Sequence of the second protein:
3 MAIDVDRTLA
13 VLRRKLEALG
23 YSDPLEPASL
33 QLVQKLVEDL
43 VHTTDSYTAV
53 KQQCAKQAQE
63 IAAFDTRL

This data describes a binding interaction between two proteins.

Contacts between the two chains:
Residue E62 in the second protein is in contact with residue I63 in the first protein (closest heavy-atom distance 3.4 Å).
Residue Q59 in the second protein contacts residue I63 in the first protein (closest heavy-atom distance 3.9 Å).
Residue Y49 in the second protein interacts with residue Y49 in the first protein (closest heavy-atom distance 3.6 Å).
Residue V52 in the second protein interacts with residue K53 in the first protein (closest heavy-atom distance 3.8 Å).
Residue T45 in the second protein contacts residue T46 in the first protein (closest heavy-atom distance 3.6 Å).
Residue T46 in the second protein is in contact with residue T45 in the first protein (closest heavy-atom distance 4.0 Å).
Residue V7 in the second protein contacts residue L42 in the first protein (closest heavy-atom distance 3.9 Å).
Residue A4 in the second protein contacts residue T46 in the first protein (closest heavy-atom distance 4.1 Å).
Residue T45 in the second protein is in contact with residue L42 in the first protein (closest heavy-atom distance 3.8 Å).
Residue L38 in the second protein interacts with residue V35 in the first protein (closest heavy-atom distance 4.0 Å).
Residue L42 in the second protein interacts with residue D41 in the first protein (closest heavy-atom distance 3.8 Å).
Residue Y49 in the second protein interacts with residue T45 in the first protein (closest heavy-atom distance 4.0 Å).
Residue D41 in the second protein contacts residue L42 in the first protein (closest heavy-atom distance 3.9 Å).
Residue L38 in the second protein interacts with residue L38 in the first protein (closest heavy-atom distance 4.2 Å).
Residue L27 in the second protein is in contact with residue R15 in the first protein (closest heavy-atom distance 3.5 Å).
Residue L11 in the second protein interacts with residue V43 in the first protein (closest heavy-atom distance 4.1 Å).
Residue L27 in the second protein interacts with residue L27 in the first protein (closest heavy-atom distance 3.7 Å).
Residue M3 in the second protein is in contact with residue T46 in the first protein (closest heavy-atom distance 3.9 Å).
Residue L14 in the second protein is in contact with residue V39 in the first protein (closest heavy-atom distance 3.8 Å).
Residue L42 in the second protein interacts with residue T45 in the first protein (closest heavy-atom distance 4.0 Å).
Residue V39 in the second protein interacts with residue L38 in the first protein (closest heavy-atom distance 3.9 Å).
Residue L42 in the second protein is in contact with residue L42 in the first protein (closest heavy-atom distance 3.8 Å).
Residue C56 in the second protein interacts with residue C56 in the first protein (closest heavy-atom distance 3.6 Å).
Residue P26 in the second protein contacts residue S31 in the first protein (closest heavy-atom distance 3.9 Å).
Residue V35 in the second protein interacts with residue S31 in the first protein (closest heavy-atom distance 4.2 Å).
Residue M3 in the second protein contacts residue Y49 in the first protein (closest heavy-atom distance 3.8 Å).
Residue L14 in the second protein contacts residue V35 in the first protein (closest heavy-atom distance 3.9 Å).
Residue P26 in the second protein is in contact with residue E28 in the first protein (closest heavy-atom distance 3.7 Å).
Residue D25 in the second protein interacts with residue R15 in the first protein (closest heavy-atom distance 2.7 Å).
Residue F66 in the second protein is in contact with residue D67 in the first protein (closest heavy-atom distance 3.6 Å).
Residue P26 in the second protein interacts with residue L27 in the first protein (closest heavy-atom distance 3.6 Å).
Residue S48 in the second protein contacts residue Y49 in the first protein (closest heavy-atom distance 3.7 Å).
Residue L11 in the second protein is in contact with residue V39 in the first protein (closest heavy-atom distance 3.6 Å).
Residue P26 in the second protein is in contact with residue D25 in the first protein (closest heavy-atom distance 3.4 Å).
Residue C56 in the second protein interacts with residue Q55 in the first protein (closest heavy-atom distance 4.0 Å).
Residue V52 in the second protein interacts with residue Y49 in the first protein (closest heavy-atom distance 3.7 Å).
Residue A60 in the second protein interacts with residue Q59 in the first protein (closest heavy-atom distance 4.2 Å).
Residue V52 in the second protein is in contact with residue V52 in the first protein (closest heavy-atom distance 3.6 Å).
Residue Q59 in the second protein contacts residue C56 in the first protein (closest heavy-atom distance 3.2 Å).
Residue S24 in the second protein is in contact with residue E28 in the first protein (closest heavy-atom distance 3.0 Å).
Residue Q59 in the second protein is in contact with residue Q59 in the first protein (closest heavy-atom distance 2.7 Å).
Residue I63 in the second protein contacts residue Q59 in the first protein (closest heavy-atom distance 3.8 Å).
Residue V7 in the second protein contacts residue T46 in the first protein (closest heavy-atom distance 3.5 Å).
Residue I63 in the second protein contacts residue I63 in the first protein (closest heavy-atom distance 3.6 Å).
Residue V52 in the second protein is in contact with residue C56 in the first protein (closest heavy-atom distance 3.8 Å).
Residue C56 in the second protein is in contact with residue Q59 in the first protein (closest heavy-atom distance 3.3 Å).
Residue C56 in the second protein contacts residue V52 in the first protein (closest heavy-atom distance 3.8 Å).
Residue Y49 in the second protein is in contact with residue V52 in the first protein (closest heavy-atom distance 3.7 Å).
Residue F66 in the second protein is in contact with residue F66 in the first protein (closest heavy-atom distance 3.3 Å).
Residue Y49 in the second protein interacts with residue S48 in the first protein (closest heavy-atom distance 3.5 Å).
Residue K53 in the second protein is in contact with residue V52 in the first protein (closest heavy-atom distance 4.2 Å).
Residue V35 in the second protein contacts residue L38 in the first protein (closest heavy-atom distance 4.2 Å).
Residue V35 in the second protein contacts residue L34 in the first protein (closest heavy-atom distance 3.7 Å).
Residue T45 in the second protein contacts residue T45 in the first protein (closest heavy-atom distance 3.6 Å).
Residue I63 in the second protein is in contact with residue E62 in the first protein (closest heavy-atom distance 3.7 Å).
Residue L42 in the second protein is in contact with residue L38 in the first protein (closest heavy-atom distance 4.0 Å).
Residue I63 in the second protein contacts residue F66 in the first protein (closest heavy-atom distance 4.0 Å).
Residue P26 in the second protein contacts residue R15 in the first protein (closest heavy-atom distance 3.5 Å).
Residue Q55 in the second protein interacts with residue C56 in the first protein (closest heavy-atom distance 3.7 Å).
Residue L27 in the second protein interacts with residue D8 in the first protein (closest heavy-atom distance 3.9 Å).

Sequence of the first protein:
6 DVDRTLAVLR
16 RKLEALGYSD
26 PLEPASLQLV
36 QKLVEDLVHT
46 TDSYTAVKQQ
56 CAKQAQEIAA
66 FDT